Sequence of protein 2:
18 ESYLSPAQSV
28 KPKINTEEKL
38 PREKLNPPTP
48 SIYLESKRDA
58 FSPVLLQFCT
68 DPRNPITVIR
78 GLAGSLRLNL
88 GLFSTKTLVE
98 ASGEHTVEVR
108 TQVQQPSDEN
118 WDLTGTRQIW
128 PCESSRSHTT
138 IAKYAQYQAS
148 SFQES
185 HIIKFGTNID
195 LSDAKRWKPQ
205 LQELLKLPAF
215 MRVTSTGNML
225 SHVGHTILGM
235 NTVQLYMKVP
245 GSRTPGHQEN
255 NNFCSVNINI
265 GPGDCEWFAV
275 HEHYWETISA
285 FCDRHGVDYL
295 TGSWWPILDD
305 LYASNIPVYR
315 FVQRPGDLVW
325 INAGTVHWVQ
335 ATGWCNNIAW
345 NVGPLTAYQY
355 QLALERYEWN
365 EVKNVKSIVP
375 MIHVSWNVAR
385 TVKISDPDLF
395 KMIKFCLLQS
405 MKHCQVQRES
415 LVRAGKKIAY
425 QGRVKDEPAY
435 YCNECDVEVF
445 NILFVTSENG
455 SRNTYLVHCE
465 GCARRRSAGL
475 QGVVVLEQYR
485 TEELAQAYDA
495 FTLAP

These two protein chains interact to form a complex.

Sequence of protein 1:
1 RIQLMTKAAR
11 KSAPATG

Contacts between the two chains:
Residue T458 in protein 2 interacts with residue Q3 in protein 1 (closest heavy-atom distance 3.7 Å).
Residue S297 in protein 2 is in contact with residue T16 in protein 1 (closest heavy-atom distance 3.5 Å).
Residue Y459 in protein 2 interacts with residue Q3 in protein 1 (closest heavy-atom distance 3.0 Å).
Residue V428 in protein 2 interacts with residue R1 in protein 1 (closest heavy-atom distance 3.6 Å).
Residue T191 in protein 2 is in contact with residue A13 in protein 1 (closest heavy-atom distance 4.0 Å).
Residue D440 in protein 2 is in contact with residue K7 in protein 1 (closest heavy-atom distance 3.1 Å).
Residue N192 in protein 2 interacts with residue R10 in protein 1 (closest heavy-atom distance 2.7 Å).
Residue S297 in protein 2 is in contact with residue P14 in protein 1 (closest heavy-atom distance 4.0 Å).
Residue G233 in protein 2 is in contact with residue K11 in protein 1 (closest heavy-atom distance 3.2 Å).
Residue Q425 in protein 2 is in contact with residue R1 in protein 1 (closest heavy-atom distance 3.4 Å).
Residue L232 in protein 2 contacts residue R10 in protein 1 (closest heavy-atom distance 3.6 Å).
Residue G426 in protein 2 is in contact with residue R1 in protein 1 (closest heavy-atom distance 2.9 Å).
Residue Y459 in protein 2 contacts residue M5 in protein 1 (closest heavy-atom distance 2.8 Å).
Residue N192 in protein 2 interacts with residue K11 in protein 1 (closest heavy-atom distance 3.7 Å).
Residue T295 in protein 2 interacts with residue P14 in protein 1 (closest heavy-atom distance 3.7 Å).
Residue N254 in protein 2 contacts residue K11 in protein 1 (closest heavy-atom distance 4.0 Å).
Residue E105 in protein 2 contacts residue R10 in protein 1 (closest heavy-atom distance 2.8 Å).
Residue E130 in protein 2 interacts with residue T16 in protein 1 (closest heavy-atom distance 3.1 Å).
Residue R107 in protein 2 is in contact with residue P14 in protein 1 (closest heavy-atom distance 2.8 Å).
Residue S131 in protein 2 contacts residue A15 in protein 1 (closest heavy-atom distance 3.2 Å).
Residue Y459 in protein 2 contacts residue I2 in protein 1 (closest heavy-atom distance 3.6 Å).
Residue R133 in protein 2 is in contact with residue S12 in protein 1 (closest heavy-atom distance 3.4 Å).
Residue Q238 in protein 2 contacts residue R10 in protein 1 (closest heavy-atom distance 3.9 Å).
Residue E105 in protein 2 is in contact with residue S12 in protein 1 (closest heavy-atom distance 2.6 Å).
Residue N457 in protein 2 interacts with residue Q3 in protein 1 (closest heavy-atom distance 3.8 Å).
Residue S131 in protein 2 contacts residue T16 in protein 1 (closest heavy-atom distance 2.9 Å).
Residue E253 in protein 2 is in contact with residue K11 in protein 1 (closest heavy-atom distance 3.5 Å).
Residue N192 in protein 2 interacts with residue S12 in protein 1 (closest heavy-atom distance 3.7 Å).
Residue N437 in protein 2 contacts residue K7 in protein 1 (closest heavy-atom distance 3.4 Å).
Residue N192 in protein 2 contacts residue A13 in protein 1 (closest heavy-atom distance 2.9 Å).
Residue V449 in protein 2 contacts residue L4 in protein 1 (closest heavy-atom distance 3.9 Å).
Residue E431 in protein 2 interacts with residue R1 in protein 1 (closest heavy-atom distance 3.7 Å).
Residue Q425 in protein 2 contacts residue I2 in protein 1 (closest heavy-atom distance 2.9 Å).
Residue Q238 in protein 2 contacts residue K11 in protein 1 (closest heavy-atom distance 3.0 Å).
Residue V449 in protein 2 interacts with residue I2 in protein 1 (closest heavy-atom distance 4.0 Å).
Residue P249 in protein 2 contacts residue P14 in protein 1 (closest heavy-atom distance 3.6 Å).
Residue I231 in protein 2 is in contact with residue A9 in protein 1 (closest heavy-atom distance 3.8 Å).
Residue L232 in protein 2 contacts residue A9 in protein 1 (closest heavy-atom distance 3.1 Å).
Residue R107 in protein 2 contacts residue A13 in protein 1 (closest heavy-atom distance 2.7 Å).
Residue L480 in protein 2 contacts residue I2 in protein 1 (closest heavy-atom distance 3.9 Å).
Residue D194 in protein 2 is in contact with residue R10 in protein 1 (closest heavy-atom distance 2.8 Å).
Residue K370 in protein 2 is in contact with residue K7 in protein 1 (closest heavy-atom distance 3.9 Å).
Residue T458 in protein 2 interacts with residue M5 in protein 1 (closest heavy-atom distance 3.9 Å).
Residue P432 in protein 2 is in contact with residue T6 in protein 1 (closest heavy-atom distance 3.6 Å).
Residue R133 in protein 2 is in contact with residue A15 in protein 1 (closest heavy-atom distance 3.5 Å).
Residue Y459 in protein 2 interacts with residue L4 in protein 1 (closest heavy-atom distance 3.6 Å).
Residue L480 in protein 2 contacts residue L4 in protein 1 (closest heavy-atom distance 4.0 Å).
Residue Y240 in protein 2 is in contact with residue K11 in protein 1 (closest heavy-atom distance 3.9 Å).
Residue Y434 in protein 2 contacts residue L4 in protein 1 (closest heavy-atom distance 3.7 Å).
Residue Y434 in protein 2 is in contact with residue T6 in protein 1 (closest heavy-atom distance 3.4 Å).
Residue L232 in protein 2 contacts residue K11 in protein 1 (closest heavy-atom distance 2.9 Å).
Residue R107 in protein 2 contacts residue A15 in protein 1 (closest heavy-atom distance 3.8 Å).
Residue G296 in protein 2 is in contact with residue P14 in protein 1 (closest heavy-atom distance 3.5 Å).
Residue L447 in protein 2 contacts residue L4 in protein 1 (closest heavy-atom distance 3.5 Å).
Residue C129 in protein 2 interacts with residue T16 in protein 1 (closest heavy-atom distance 3.4 Å).
Residue R133 in protein 2 interacts with residue A13 in protein 1 (closest heavy-atom distance 3.6 Å).
Residue S132 in protein 2 is in contact with residue T16 in protein 1 (closest heavy-atom distance 3.8 Å).
Residue S131 in protein 2 contacts residue P14 in protein 1 (closest heavy-atom distance 4.1 Å).
Residue R107 in protein 2 is in contact with residue S12 in protein 1 (closest heavy-atom distance 3.4 Å).
Residue N345 in protein 2 is in contact with residue K11 in protein 1 (closest heavy-atom distance 3.0 Å).